Sequence of protein 1:
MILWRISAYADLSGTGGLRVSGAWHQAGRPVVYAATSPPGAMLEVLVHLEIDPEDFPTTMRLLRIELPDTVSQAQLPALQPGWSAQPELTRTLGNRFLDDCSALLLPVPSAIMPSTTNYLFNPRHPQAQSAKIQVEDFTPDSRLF

Residue-level contacts at the interface:
Residue P39 in protein 2 contacts residue T116 in protein 1 (closest heavy-atom distance 3.5 Å).
Residue A111 in protein 2 contacts residue D141 in protein 1 (closest heavy-atom distance 3.3 Å).
Residue I112 in protein 2 contacts residue S142 in protein 1 (closest heavy-atom distance 3.5 Å).
Residue L144 in protein 2 contacts residue I112 in protein 1 (closest heavy-atom distance 3.5 Å).
Residue A111 in protein 2 is in contact with residue R143 in protein 1 (closest heavy-atom distance 3.2 Å).
Residue R143 in protein 2 is in contact with residue A111 in protein 1 (closest heavy-atom distance 3.2 Å).
Residue P38 in protein 2 contacts residue P114 in protein 1 (closest heavy-atom distance 3.5 Å).
Residue P114 in protein 2 contacts residue F138 in protein 1 (closest heavy-atom distance 3.8 Å).
Residue T116 in protein 2 is in contact with residue P39 in protein 1 (closest heavy-atom distance 3.6 Å).
Residue E136 in protein 2 is in contact with residue S115 in protein 1 (closest heavy-atom distance 2.6 Å).
Residue A111 in protein 2 is in contact with residue S142 in protein 1 (closest heavy-atom distance 3.4 Å).
Residue L144 in protein 2 interacts with residue V47 in protein 1 (closest heavy-atom distance 3.7 Å).
Residue L46 in protein 2 is in contact with residue L43 in protein 1 (closest heavy-atom distance 3.8 Å).
Residue L43 in protein 2 is in contact with residue L46 in protein 1 (closest heavy-atom distance 3.8 Å).
Residue F138 in protein 2 contacts residue P114 in protein 1 (closest heavy-atom distance 3.8 Å).
Residue M42 in protein 2 contacts residue L43 in protein 1 (closest heavy-atom distance 3.8 Å).
Residue P114 in protein 2 contacts residue D137 in protein 1 (closest heavy-atom distance 3.5 Å).
Residue P38 in protein 2 is in contact with residue M113 in protein 1 (closest heavy-atom distance 3.3 Å).
Residue M113 in protein 2 contacts residue P38 in protein 1 (closest heavy-atom distance 3.4 Å).
Residue S115 in protein 2 interacts with residue E136 in protein 1 (closest heavy-atom distance 3.4 Å).
Residue D141 in protein 2 is in contact with residue S84 in protein 1 (closest heavy-atom distance 2.6 Å).
Residue I112 in protein 2 interacts with residue L144 in protein 1 (closest heavy-atom distance 3.9 Å).
Residue M113 in protein 2 contacts residue M42 in protein 1 (closest heavy-atom distance 3.5 Å).
Residue T116 in protein 2 interacts with residue P38 in protein 1 (closest heavy-atom distance 3.5 Å).
Residue D141 in protein 2 contacts residue S110 in protein 1 (closest heavy-atom distance 3.5 Å).
Residue W4 in protein 2 is in contact with residue S115 in protein 1 (closest heavy-atom distance 3.6 Å).
Residue S142 in protein 2 is in contact with residue P114 in protein 1 (closest heavy-atom distance 3.8 Å).
Residue P39 in protein 2 interacts with residue P39 in protein 1 (closest heavy-atom distance 3.9 Å).
Residue R143 in protein 2 contacts residue I112 in protein 1 (closest heavy-atom distance 2.9 Å).
Residue S110 in protein 2 interacts with residue D141 in protein 1 (closest heavy-atom distance 3.5 Å).
Residue S142 in protein 2 contacts residue I112 in protein 1 (closest heavy-atom distance 3.1 Å).
Residue P81 in protein 2 contacts residue D141 in protein 1 (closest heavy-atom distance 3.3 Å).
Residue D137 in protein 2 is in contact with residue P114 in protein 1 (closest heavy-atom distance 3.3 Å).
Residue D141 in protein 2 is in contact with residue A111 in protein 1 (closest heavy-atom distance 3.3 Å).
Residue L43 in protein 2 contacts residue M42 in protein 1 (closest heavy-atom distance 3.7 Å).
Residue S84 in protein 2 interacts with residue P140 in protein 1 (closest heavy-atom distance 3.6 Å).
Residue M42 in protein 2 contacts residue M113 in protein 1 (closest heavy-atom distance 3.6 Å).
Residue G40 in protein 2 contacts residue P39 in protein 1 (closest heavy-atom distance 3.5 Å).
Residue P114 in protein 2 is in contact with residue P38 in protein 1 (closest heavy-atom distance 3.6 Å).
Residue S37 in protein 2 is in contact with residue S37 in protein 1 (closest heavy-atom distance 3.5 Å).
Residue P38 in protein 2 contacts residue S115 in protein 1 (closest heavy-atom distance 3.7 Å).
Residue P114 in protein 2 interacts with residue L62 in protein 1 (closest heavy-atom distance 3.9 Å).
Residue P114 in protein 2 is in contact with residue S142 in protein 1 (closest heavy-atom distance 3.7 Å).
Residue D141 in protein 2 contacts residue W83 in protein 1 (closest heavy-atom distance 3.4 Å).
Residue L62 in protein 2 is in contact with residue P114 in protein 1 (closest heavy-atom distance 3.8 Å).
Residue D141 in protein 2 is in contact with residue P81 in protein 1 (closest heavy-atom distance 3.3 Å).
Residue V47 in protein 2 is in contact with residue L144 in protein 1 (closest heavy-atom distance 3.8 Å).
Residue P39 in protein 2 is in contact with residue G40 in protein 1 (closest heavy-atom distance 3.6 Å).
Residue W83 in protein 2 contacts residue D141 in protein 1 (closest heavy-atom distance 3.2 Å).
Residue G82 in protein 2 interacts with residue D141 in protein 1 (closest heavy-atom distance 2.7 Å).
Residue P39 in protein 2 interacts with residue L43 in protein 1 (closest heavy-atom distance 3.9 Å).
Residue P38 in protein 2 interacts with residue T116 in protein 1 (closest heavy-atom distance 3.4 Å).
Residue S142 in protein 2 is in contact with residue M113 in protein 1 (closest heavy-atom distance 3.9 Å).
Residue S115 in protein 2 is in contact with residue W4 in protein 1 (closest heavy-atom distance 3.6 Å).
Residue S142 in protein 2 is in contact with residue A111 in protein 1 (closest heavy-atom distance 3.4 Å).
Residue M113 in protein 2 contacts residue S142 in protein 1 (closest heavy-atom distance 3.8 Å).
Residue I112 in protein 2 contacts residue R143 in protein 1 (closest heavy-atom distance 3.2 Å).
Residue S84 in protein 2 interacts with residue D141 in protein 1 (closest heavy-atom distance 2.7 Å).
Residue D141 in protein 2 contacts residue G82 in protein 1 (closest heavy-atom distance 2.8 Å).
Residue P140 in protein 2 interacts with residue S84 in protein 1 (closest heavy-atom distance 3.4 Å).

Sequence of protein 2:
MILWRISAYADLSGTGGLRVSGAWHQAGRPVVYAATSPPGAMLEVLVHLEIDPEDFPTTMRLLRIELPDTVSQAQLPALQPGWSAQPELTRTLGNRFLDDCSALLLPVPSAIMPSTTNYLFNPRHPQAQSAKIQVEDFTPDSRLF

This data describes a binding interaction between two proteins.